Contacts between the two chains:
Residue K517 in chain A interacts with residue N359 in chain B (closest heavy-atom distance 3.2 Å).
Residue V729 in chain A interacts with residue C350 in chain B (closest heavy-atom distance 3.9 Å).
Residue E518 in chain A interacts with residue C354 in chain B (closest heavy-atom distance 4.2 Å).
Residue W725 in chain A interacts with residue I353 in chain B (closest heavy-atom distance 4.1 Å).
Residue P728 in chain A contacts residue C350 in chain B (closest heavy-atom distance 4.3 Å).
Residue K590 in chain A contacts residue I367 in chain B (closest heavy-atom distance 3.8 Å).
Residue T536 in chain A contacts residue Y369 in chain B (closest heavy-atom distance 4.2 Å).
Residue Y524 in chain A interacts with residue H363 in chain B (closest heavy-atom distance 4.2 Å).
Residue I360 in chain A contacts residue Q365 in chain B (closest heavy-atom distance 3.4 Å).
Residue N532 in chain A is in contact with residue Y369 in chain B (closest heavy-atom distance 4.6 Å).
Residue Q531 in chain A interacts with residue K368 in chain B (closest heavy-atom distance 4.0 Å).
Residue L724 in chain A is in contact with residue D349 in chain B (closest heavy-atom distance 3.9 Å).
Residue W725 in chain A contacts residue W348 in chain B (closest heavy-atom distance 3.3 Å).
Residue S539 in chain A interacts with residue Y369 in chain B (closest heavy-atom distance 4.6 Å).
Residue Y524 in chain A interacts with residue N362 in chain B (closest heavy-atom distance 3.8 Å).
Residue F726 in chain A interacts with residue C350 in chain B (closest heavy-atom distance 4.2 Å).
Residue L520 in chain A interacts with residue H363 in chain B (closest heavy-atom distance 4.3 Å).
Residue L520 in chain A is in contact with residue N362 in chain B (closest heavy-atom distance 3.3 Å).
Residue F530 in chain A is in contact with residue I367 in chain B (closest heavy-atom distance 3.5 Å).
Residue Y524 in chain A is in contact with residue P364 in chain B (closest heavy-atom distance 3.2 Å).
Residue Q529 in chain A interacts with residue Q365 in chain B (closest heavy-atom distance 2.8 Å).
Residue W725 in chain A contacts residue C350 in chain B (closest heavy-atom distance 2.8 Å).
Residue Y503 in chain A is in contact with residue C350 in chain B (closest heavy-atom distance 4.0 Å).
Residue A525 in chain A contacts residue N362 in chain B (closest heavy-atom distance 3.7 Å).
Residue Q522 in chain A contacts residue N362 in chain B (closest heavy-atom distance 4.4 Å).
Residue Q531 in chain A is in contact with residue L366 in chain B (closest heavy-atom distance 3.4 Å).
Residue K517 in chain A contacts residue S358 in chain B (closest heavy-atom distance 4.5 Å).
Residue F528 in chain A contacts residue P364 in chain B (closest heavy-atom distance 4.5 Å).
Residue K517 in chain A contacts residue H363 in chain B (closest heavy-atom distance 3.6 Å).
Residue P521 in chain A interacts with residue N362 in chain B (closest heavy-atom distance 3.3 Å).
Residue K517 in chain A is in contact with residue L360 in chain B (closest heavy-atom distance 4.4 Å).
Residue R504 in chain A is in contact with residue Y357 in chain B (closest heavy-atom distance 3.8 Å).
Residue I527 in chain A contacts residue P364 in chain B (closest heavy-atom distance 3.6 Å).
Residue R504 in chain A contacts residue C354 in chain B (closest heavy-atom distance 3.6 Å).
Residue F530 in chain A is in contact with residue L366 in chain B (closest heavy-atom distance 3.8 Å).
Residue E518 in chain A contacts residue N359 in chain B (closest heavy-atom distance 3.7 Å).
Residue E518 in chain A interacts with residue Y357 in chain B (closest heavy-atom distance 4.0 Å).
Residue H587 in chain A is in contact with residue I367 in chain B (closest heavy-atom distance 4.4 Å).
Residue P728 in chain A contacts residue E351 in chain B (closest heavy-atom distance 3.5 Å).
Residue F528 in chain A interacts with residue Q365 in chain B (closest heavy-atom distance 3.5 Å).
Residue L520 in chain A contacts residue P364 in chain B (closest heavy-atom distance 4.3 Å).
Residue Q529 in chain A contacts residue L366 in chain B (closest heavy-atom distance 3.7 Å).
Residue R504 in chain A contacts residue C350 in chain B (closest heavy-atom distance 3.7 Å).
Residue P728 in chain A interacts with residue D349 in chain B (closest heavy-atom distance 3.3 Å).
Residue G505 in chain A is in contact with residue C350 in chain B (closest heavy-atom distance 3.8 Å).
Residue N519 in chain A is in contact with residue Y357 in chain B (closest heavy-atom distance 3.3 Å).
Residue Q531 in chain A interacts with residue Y369 in chain B (closest heavy-atom distance 3.3 Å).
Residue E518 in chain A contacts residue S358 in chain B (closest heavy-atom distance 2.8 Å).
Residue A525 in chain A interacts with residue H363 in chain B (closest heavy-atom distance 4.4 Å).
Residue F528 in chain A is in contact with residue I367 in chain B (closest heavy-atom distance 3.6 Å).
Residue N535 in chain A interacts with residue Y369 in chain B (closest heavy-atom distance 3.6 Å).
Residue Q529 in chain A is in contact with residue P364 in chain B (closest heavy-atom distance 3.3 Å).
Residue Q529 in chain A is in contact with residue I367 in chain B (closest heavy-atom distance 2.8 Å).
Residue D515 in chain A interacts with residue N359 in chain B (closest heavy-atom distance 2.5 Å).
Residue Q501 in chain A contacts residue Y357 in chain B (closest heavy-atom distance 4.3 Å).
Residue I527 in chain A interacts with residue Q365 in chain B (closest heavy-atom distance 3.4 Å).
Residue Q531 in chain A contacts residue I367 in chain B (closest heavy-atom distance 3.0 Å).
Residue W725 in chain A is in contact with residue D349 in chain B (closest heavy-atom distance 3.4 Å).
Residue K502 in chain A contacts residue Y357 in chain B (closest heavy-atom distance 4.6 Å).
Residue P689 in chain A is in contact with residue P364 in chain B (closest heavy-atom distance 4.5 Å).

These two protein chains interact to form a complex.

Sequence of chain B:
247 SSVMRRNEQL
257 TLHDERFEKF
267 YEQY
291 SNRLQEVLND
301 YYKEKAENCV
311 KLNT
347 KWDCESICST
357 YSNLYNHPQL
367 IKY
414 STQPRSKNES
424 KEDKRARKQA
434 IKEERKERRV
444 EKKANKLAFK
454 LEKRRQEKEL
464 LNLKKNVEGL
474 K

Sequence of chain A:
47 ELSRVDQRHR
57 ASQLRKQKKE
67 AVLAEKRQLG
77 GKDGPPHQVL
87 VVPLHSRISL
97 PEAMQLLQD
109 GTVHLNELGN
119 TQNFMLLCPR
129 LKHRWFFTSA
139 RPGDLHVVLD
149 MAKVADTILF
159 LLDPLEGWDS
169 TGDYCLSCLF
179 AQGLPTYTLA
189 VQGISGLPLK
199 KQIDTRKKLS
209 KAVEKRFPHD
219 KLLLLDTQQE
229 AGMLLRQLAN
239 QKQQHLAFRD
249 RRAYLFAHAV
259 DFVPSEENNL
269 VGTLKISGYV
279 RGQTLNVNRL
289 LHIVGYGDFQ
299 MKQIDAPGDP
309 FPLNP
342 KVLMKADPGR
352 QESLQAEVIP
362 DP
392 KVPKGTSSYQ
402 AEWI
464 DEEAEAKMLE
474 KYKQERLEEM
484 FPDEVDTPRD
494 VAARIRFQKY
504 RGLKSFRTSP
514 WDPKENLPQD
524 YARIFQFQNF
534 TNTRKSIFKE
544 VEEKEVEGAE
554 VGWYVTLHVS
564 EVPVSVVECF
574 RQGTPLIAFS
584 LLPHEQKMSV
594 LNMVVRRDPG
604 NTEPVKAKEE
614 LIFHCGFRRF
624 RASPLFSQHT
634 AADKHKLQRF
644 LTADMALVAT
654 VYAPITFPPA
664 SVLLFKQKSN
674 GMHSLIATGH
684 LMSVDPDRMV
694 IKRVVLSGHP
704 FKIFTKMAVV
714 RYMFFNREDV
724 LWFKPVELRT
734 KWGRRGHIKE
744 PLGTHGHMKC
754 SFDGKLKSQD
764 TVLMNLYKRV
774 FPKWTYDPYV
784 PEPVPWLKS